This data describes a binding interaction between two proteins.

Sequence of chain A:
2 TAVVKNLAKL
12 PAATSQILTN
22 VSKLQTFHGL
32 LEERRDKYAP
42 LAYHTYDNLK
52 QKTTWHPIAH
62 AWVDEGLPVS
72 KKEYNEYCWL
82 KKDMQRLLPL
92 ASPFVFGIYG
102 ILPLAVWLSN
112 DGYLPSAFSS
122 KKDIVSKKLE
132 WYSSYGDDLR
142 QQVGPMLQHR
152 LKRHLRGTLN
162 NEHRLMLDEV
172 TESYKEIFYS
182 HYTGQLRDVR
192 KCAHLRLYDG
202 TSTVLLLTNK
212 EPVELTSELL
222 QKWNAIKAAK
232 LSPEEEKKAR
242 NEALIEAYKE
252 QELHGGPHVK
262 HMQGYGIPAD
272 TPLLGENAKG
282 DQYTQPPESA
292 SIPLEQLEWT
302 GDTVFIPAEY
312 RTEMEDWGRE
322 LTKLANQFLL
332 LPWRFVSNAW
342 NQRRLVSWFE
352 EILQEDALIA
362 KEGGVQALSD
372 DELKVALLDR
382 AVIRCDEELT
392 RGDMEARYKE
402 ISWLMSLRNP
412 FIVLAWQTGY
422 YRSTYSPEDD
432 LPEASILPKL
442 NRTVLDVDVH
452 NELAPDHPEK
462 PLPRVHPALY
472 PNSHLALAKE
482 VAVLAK

Sequence of chain B:
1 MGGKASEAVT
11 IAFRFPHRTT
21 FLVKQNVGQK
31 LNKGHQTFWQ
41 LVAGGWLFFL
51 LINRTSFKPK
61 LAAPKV

Residue-level contacts at the interface:
Residue F306 in chain A interacts with residue F21 in chain B (closest heavy-atom distance 3.0 Å).
Residue A60 in chain A is in contact with residue F21 in chain B (closest heavy-atom distance 3.9 Å).
Residue T304 in chain A interacts with residue F21 in chain B (closest heavy-atom distance 3.9 Å).
Residue T46 in chain A contacts residue F21 in chain B (closest heavy-atom distance 3.3 Å).
Residue Y266 in chain A is in contact with residue T19 in chain B (closest heavy-atom distance 3.2 Å).
Residue N49 in chain A contacts residue T19 in chain B (closest heavy-atom distance 3.9 Å).
Residue L42 in chain A interacts with residue L22 in chain B (closest heavy-atom distance 3.9 Å).
Residue L42 in chain A is in contact with residue Q29 in chain B (closest heavy-atom distance 3.4 Å).
Residue H57 in chain A contacts residue F21 in chain B (closest heavy-atom distance 3.7 Å).
Residue Q264 in chain A contacts residue R18 in chain B (closest heavy-atom distance 3.9 Å).
Residue E314 in chain A interacts with residue R18 in chain B (closest heavy-atom distance 2.9 Å).
Residue Y266 in chain A is in contact with residue T20 in chain B (closest heavy-atom distance 3.5 Å).
Residue D37 in chain A contacts residue N26 in chain B (closest heavy-atom distance 3.4 Å).
Residue V305 in chain A is in contact with residue T20 in chain B (closest heavy-atom distance 3.8 Å).
Residue V305 in chain A is in contact with residue L22 in chain B (closest heavy-atom distance 3.9 Å).
Residue L208 in chain A contacts residue L22 in chain B (closest heavy-atom distance 4.2 Å).
Residue V305 in chain A interacts with residue F21 in chain B (closest heavy-atom distance 3.4 Å).
Residue G265 in chain A contacts residue H17 in chain B (closest heavy-atom distance 3.5 Å).
Residue D303 in chain A is in contact with residue K24 in chain B (closest heavy-atom distance 3.5 Å).
Residue N49 in chain A interacts with residue F15 in chain B (closest heavy-atom distance 3.0 Å).
Residue F306 in chain A interacts with residue T20 in chain B (closest heavy-atom distance 4.0 Å).
Residue K51 in chain A interacts with residue H17 in chain B (closest heavy-atom distance 3.5 Å).
Residue Y44 in chain A contacts residue L22 in chain B (closest heavy-atom distance 3.1 Å).
Residue P308 in chain A interacts with residue F21 in chain B (closest heavy-atom distance 3.8 Å).
Residue E310 in chain A contacts residue R18 in chain B (closest heavy-atom distance 2.5 Å).
Residue Y311 in chain A interacts with residue R18 in chain B (closest heavy-atom distance 3.4 Å).
Residue T304 in chain A interacts with residue V23 in chain B (closest heavy-atom distance 2.8 Å).
Residue K38 in chain A is in contact with residue L31 in chain B (closest heavy-atom distance 4.3 Å).
Residue G302 in chain A contacts residue K24 in chain B (closest heavy-atom distance 3.9 Å).
Residue G265 in chain A is in contact with residue P16 in chain B (closest heavy-atom distance 3.4 Å).
Residue L50 in chain A contacts residue F15 in chain B (closest heavy-atom distance 3.3 Å).
Residue L42 in chain A is in contact with residue V23 in chain B (closest heavy-atom distance 3.4 Å).
Residue P41 in chain A interacts with residue K24 in chain B (closest heavy-atom distance 3.2 Å).
Residue D37 in chain A contacts residue K30 in chain B (closest heavy-atom distance 3.6 Å).
Residue A40 in chain A contacts residue N26 in chain B (closest heavy-atom distance 2.6 Å).
Residue T55 in chain A contacts residue T19 in chain B (closest heavy-atom distance 4.1 Å).
Residue D37 in chain A is in contact with residue L31 in chain B (closest heavy-atom distance 3.8 Å).
Residue D48 in chain A contacts residue T19 in chain B (closest heavy-atom distance 3.7 Å).
Residue Y266 in chain A is in contact with residue R18 in chain B (closest heavy-atom distance 3.5 Å).
Residue G265 in chain A is in contact with residue R18 in chain B (closest heavy-atom distance 3.1 Å).
Residue K38 in chain A is in contact with residue N26 in chain B (closest heavy-atom distance 4.0 Å).
Residue I307 in chain A is in contact with residue T20 in chain B (closest heavy-atom distance 3.9 Å).
Residue Y47 in chain A is in contact with residue T19 in chain B (closest heavy-atom distance 3.4 Å).
Residue T304 in chain A is in contact with residue L22 in chain B (closest heavy-atom distance 3.6 Å).
Residue T55 in chain A is in contact with residue F21 in chain B (closest heavy-atom distance 3.8 Å).
Residue G302 in chain A interacts with residue Q25 in chain B (closest heavy-atom distance 3.0 Å).
Residue H61 in chain A interacts with residue F21 in chain B (closest heavy-atom distance 3.9 Å).
Residue A60 in chain A is in contact with residue V23 in chain B (closest heavy-atom distance 4.1 Å).
Residue K51 in chain A contacts residue R18 in chain B (closest heavy-atom distance 4.2 Å).
Residue F306 in chain A interacts with residue V23 in chain B (closest heavy-atom distance 3.6 Å).
Residue L42 in chain A interacts with residue K30 in chain B (closest heavy-atom distance 3.5 Å).
Residue E316 in chain A contacts residue T19 in chain B (closest heavy-atom distance 3.1 Å).
Residue P41 in chain A is in contact with residue V23 in chain B (closest heavy-atom distance 3.7 Å).
Residue D303 in chain A contacts residue V23 in chain B (closest heavy-atom distance 3.5 Å).
Residue N49 in chain A interacts with residue H17 in chain B (closest heavy-atom distance 3.0 Å).
Residue Y44 in chain A interacts with residue K24 in chain B (closest heavy-atom distance 3.9 Å).
Residue A43 in chain A interacts with residue L22 in chain B (closest heavy-atom distance 3.9 Å).
Residue L42 in chain A interacts with residue K24 in chain B (closest heavy-atom distance 3.1 Å).
Residue T46 in chain A interacts with residue T20 in chain B (closest heavy-atom distance 3.3 Å).
Residue K51 in chain A is in contact with residue F15 in chain B (closest heavy-atom distance 3.9 Å).